Sequence of protein 2:
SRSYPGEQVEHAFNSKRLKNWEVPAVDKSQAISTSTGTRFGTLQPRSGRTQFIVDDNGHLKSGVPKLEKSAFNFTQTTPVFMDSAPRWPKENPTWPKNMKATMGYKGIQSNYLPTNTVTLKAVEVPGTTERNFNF

Residue-level contacts at the interface:
Residue A208 in protein 1 interacts with residue R88 in protein 2 (closest heavy-atom distance 3.6 Å).
Residue V344 in protein 1 contacts residue S2 in protein 2 (closest heavy-atom distance 2.9 Å).
Residue Y262 in protein 1 is in contact with residue N58 in protein 2 (closest heavy-atom distance 3.7 Å).
Residue E434 in protein 1 is in contact with residue H60 in protein 2 (closest heavy-atom distance 3.2 Å).
Residue F343 in protein 1 interacts with residue S2 in protein 2 (closest heavy-atom distance 3.5 Å).
Residue R339 in protein 1 interacts with residue M83 in protein 2 (closest heavy-atom distance 3.4 Å).
Residue V177 in protein 1 contacts residue W89 in protein 2 (closest heavy-atom distance 4.1 Å).
Residue Q342 in protein 1 interacts with residue N74 in protein 2 (closest heavy-atom distance 3.4 Å).
Residue K336 in protein 1 interacts with residue S2 in protein 2 (closest heavy-atom distance 2.7 Å).
Residue K430 in protein 1 contacts residue H60 in protein 2 (closest heavy-atom distance 3.7 Å).
Residue A333 in protein 1 interacts with residue L19 in protein 2 (closest heavy-atom distance 3.8 Å).
Residue K311 in protein 1 interacts with residue A72 in protein 2 (closest heavy-atom distance 3.5 Å).
Residue R214 in protein 1 is in contact with residue W89 in protein 2 (closest heavy-atom distance 3.6 Å).
Residue E433 in protein 1 interacts with residue K70 in protein 2 (closest heavy-atom distance 3.6 Å).
Residue H309 in protein 1 interacts with residue N74 in protein 2 (closest heavy-atom distance 2.9 Å).
Residue T382 in protein 1 is in contact with residue F73 in protein 2 (closest heavy-atom distance 3.3 Å).
Residue T337 in protein 1 is in contact with residue N21 in protein 2 (closest heavy-atom distance 2.5 Å).
Residue D431 in protein 1 is in contact with residue H60 in protein 2 (closest heavy-atom distance 2.5 Å).
Residue A333 in protein 1 is in contact with residue F14 in protein 2 (closest heavy-atom distance 3.6 Å).
Residue F432 in protein 1 is in contact with residue A72 in protein 2 (closest heavy-atom distance 3.8 Å).
Residue D211 in protein 1 is in contact with residue W89 in protein 2 (closest heavy-atom distance 3.6 Å).
Residue C347 in protein 1 is in contact with residue S2 in protein 2 (closest heavy-atom distance 3.2 Å).
Residue K304 in protein 1 is in contact with residue R88 in protein 2 (closest heavy-atom distance 3.2 Å).
Residue R308 in protein 1 interacts with residue S85 in protein 2 (closest heavy-atom distance 3.1 Å).
Residue D211 in protein 1 contacts residue R88 in protein 2 (closest heavy-atom distance 2.4 Å).
Residue R308 in protein 1 is in contact with residue N74 in protein 2 (closest heavy-atom distance 3.1 Å).
Residue M301 in protein 1 contacts residue R88 in protein 2 (closest heavy-atom distance 3.5 Å).
Residue T337 in protein 1 is in contact with residue A26 in protein 2 (closest heavy-atom distance 2.9 Å).
Residue T337 in protein 1 is in contact with residue S16 in protein 2 (closest heavy-atom distance 4.1 Å).
Residue P348 in protein 1 is in contact with residue S2 in protein 2 (closest heavy-atom distance 3.9 Å).
Residue K338 in protein 1 interacts with residue A26 in protein 2 (closest heavy-atom distance 3.8 Å).
Residue G436 in protein 1 interacts with residue A72 in protein 2 (closest heavy-atom distance 3.4 Å).
Residue H309 in protein 1 is in contact with residue F73 in protein 2 (closest heavy-atom distance 3.4 Å).
Residue K311 in protein 1 interacts with residue S71 in protein 2 (closest heavy-atom distance 3.3 Å).
Residue G310 in protein 1 interacts with residue A72 in protein 2 (closest heavy-atom distance 3.9 Å).
Residue T382 in protein 1 contacts residue A72 in protein 2 (closest heavy-atom distance 3.1 Å).
Residue V435 in protein 1 interacts with residue G59 in protein 2 (closest heavy-atom distance 3.4 Å).
Residue E207 in protein 1 is in contact with residue P90 in protein 2 (closest heavy-atom distance 3.0 Å).
Residue R339 in protein 1 contacts residue F82 in protein 2 (closest heavy-atom distance 3.4 Å).
Residue Q176 in protein 1 is in contact with residue P90 in protein 2 (closest heavy-atom distance 3.0 Å).
Residue D306 in protein 1 interacts with residue S85 in protein 2 (closest heavy-atom distance 2.8 Å).
Residue P298 in protein 1 is in contact with residue R88 in protein 2 (closest heavy-atom distance 2.9 Å).
Residue G436 in protein 1 interacts with residue S71 in protein 2 (closest heavy-atom distance 3.9 Å).
Residue R215 in protein 1 is in contact with residue P87 in protein 2 (closest heavy-atom distance 4.1 Å).
Residue R339 in protein 1 contacts residue V24 in protein 2 (closest heavy-atom distance 3.2 Å).
Residue P298 in protein 1 is in contact with residue S85 in protein 2 (closest heavy-atom distance 3.4 Å).
Residue T334 in protein 1 is in contact with residue L19 in protein 2 (closest heavy-atom distance 3.5 Å).
Residue K304 in protein 1 interacts with residue W89 in protein 2 (closest heavy-atom distance 3.7 Å).
Residue E434 in protein 1 contacts residue K67 in protein 2 (closest heavy-atom distance 2.5 Å).
Residue K304 in protein 1 contacts residue P90 in protein 2 (closest heavy-atom distance 3.1 Å).
Residue K336 in protein 1 interacts with residue K29 in protein 2 (closest heavy-atom distance 3.5 Å).
Residue T340 in protein 1 contacts residue M83 in protein 2 (closest heavy-atom distance 3.1 Å).
Residue R339 in protein 1 interacts with residue A26 in protein 2 (closest heavy-atom distance 3.7 Å).
Residue D345 in protein 1 is in contact with residue R3 in protein 2 (closest heavy-atom distance 3.9 Å).
Residue K338 in protein 1 interacts with residue N21 in protein 2 (closest heavy-atom distance 3.6 Å).
Residue P348 in protein 1 contacts residue R3 in protein 2 (closest heavy-atom distance 3.8 Å).
Residue P348 in protein 1 is in contact with residue Y5 in protein 2 (closest heavy-atom distance 3.9 Å).
Residue T337 in protein 1 is in contact with residue P25 in protein 2 (closest heavy-atom distance 4.0 Å).
Residue R214 in protein 1 interacts with residue W96 in protein 2 (closest heavy-atom distance 3.8 Å).
Residue Y262 in protein 1 contacts residue G59 in protein 2 (closest heavy-atom distance 3.2 Å).

Sequence of protein 1:
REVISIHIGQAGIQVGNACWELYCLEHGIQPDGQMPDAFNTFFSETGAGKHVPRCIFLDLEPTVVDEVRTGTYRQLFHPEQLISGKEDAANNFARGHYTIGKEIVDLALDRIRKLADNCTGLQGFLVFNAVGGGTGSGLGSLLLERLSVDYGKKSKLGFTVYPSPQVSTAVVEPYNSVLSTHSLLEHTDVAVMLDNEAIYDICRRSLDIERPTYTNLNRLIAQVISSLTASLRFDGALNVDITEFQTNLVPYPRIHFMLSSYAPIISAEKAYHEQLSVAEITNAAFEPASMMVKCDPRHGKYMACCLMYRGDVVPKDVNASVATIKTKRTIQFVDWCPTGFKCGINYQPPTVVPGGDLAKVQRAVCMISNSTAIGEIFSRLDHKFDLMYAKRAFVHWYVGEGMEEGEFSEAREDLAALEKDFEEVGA

The following describes two proteins that form a bound complex.